Interface contacts:
Residue G221 in protein 2 contacts residue R6 in protein 1 (closest heavy-atom distance 2.7 Å).
Residue Y94 in protein 2 is in contact with residue P2 in protein 1 (closest heavy-atom distance 3.4 Å).
Residue C222 in protein 2 is in contact with residue R6 in protein 1 (closest heavy-atom distance 3.6 Å).
Residue Y150 in protein 2 is in contact with residue L8 in protein 1 (closest heavy-atom distance 2.7 Å).
Residue K227 in protein 2 contacts residue R6 in protein 1 (closest heavy-atom distance 4.7 Å).
Residue R20 in protein 2 interacts with residue Y7 in protein 1 (closest heavy-atom distance 3.1 Å).
Residue S198 in protein 2 is in contact with residue R6 in protein 1 (closest heavy-atom distance 3.4 Å).
Residue W218 in protein 2 is in contact with residue R6 in protein 1 (closest heavy-atom distance 4.0 Å).
Residue H46 in protein 2 contacts residue R6 in protein 1 (closest heavy-atom distance 4.7 Å).
Residue A89 in protein 2 is in contact with residue P2 in protein 1 (closest heavy-atom distance 3.4 Å).
Residue S198 in protein 2 interacts with residue Y7 in protein 1 (closest heavy-atom distance 3.6 Å).
Residue L92 in protein 2 contacts residue P2 in protein 1 (closest heavy-atom distance 3.5 Å).
Residue T91 in protein 2 interacts with residue Y4 in protein 1 (closest heavy-atom distance 4.6 Å).
Residue Q195 in protein 2 contacts residue Y7 in protein 1 (closest heavy-atom distance 3.0 Å).
Residue D197 in protein 2 contacts residue R6 in protein 1 (closest heavy-atom distance 4.0 Å).
Residue C47 in protein 2 interacts with residue Y7 in protein 1 (closest heavy-atom distance 2.7 Å).
Residue D50 in protein 2 contacts residue Y7 in protein 1 (closest heavy-atom distance 4.4 Å).
Residue V30 in protein 2 contacts residue Y7 in protein 1 (closest heavy-atom distance 3.9 Å).
Residue S193 in protein 2 is in contact with residue R6 in protein 1 (closest heavy-atom distance 2.7 Å).
Residue D192 in protein 2 contacts residue R6 in protein 1 (closest heavy-atom distance 2.7 Å).
Residue L92 in protein 2 contacts residue S5 in protein 1 (closest heavy-atom distance 4.2 Å).
Residue Y173 in protein 2 is in contact with residue Y4 in protein 1 (closest heavy-atom distance 4.1 Å).
Residue L92 in protein 2 is in contact with residue A3 in protein 1 (closest heavy-atom distance 3.9 Å).
Residue C31 in protein 2 interacts with residue Y7 in protein 1 (closest heavy-atom distance 3.7 Å).
Residue Q195 in protein 2 interacts with residue D9 in protein 1 (closest heavy-atom distance 4.2 Å).
Residue V30 in protein 2 contacts residue L8 in protein 1 (closest heavy-atom distance 3.1 Å).
Residue G219 in protein 2 contacts residue S5 in protein 1 (closest heavy-atom distance 4.7 Å).
Residue T91 in protein 2 interacts with residue P2 in protein 1 (closest heavy-atom distance 3.7 Å).
Residue D90 in protein 2 interacts with residue P2 in protein 1 (closest heavy-atom distance 3.4 Å).
Residue G229 in protein 2 is in contact with residue R6 in protein 1 (closest heavy-atom distance 3.4 Å).
Residue G196 in protein 2 interacts with residue R6 in protein 1 (closest heavy-atom distance 2.8 Å).
Residue G196 in protein 2 contacts residue Y7 in protein 1 (closest heavy-atom distance 4.4 Å).
Residue G219 in protein 2 contacts residue Y4 in protein 1 (closest heavy-atom distance 2.8 Å).
Residue Y94 in protein 2 interacts with residue S5 in protein 1 (closest heavy-atom distance 2.2 Å).
Residue G219 in protein 2 contacts residue R6 in protein 1 (closest heavy-atom distance 3.9 Å).
Residue C194 in protein 2 contacts residue R6 in protein 1 (closest heavy-atom distance 3.8 Å).
Residue L92 in protein 2 is in contact with residue Y4 in protein 1 (closest heavy-atom distance 3.0 Å).
Residue V216 in protein 2 contacts residue R6 in protein 1 (closest heavy-atom distance 4.7 Å).
Residue A223 in protein 2 contacts residue R6 in protein 1 (closest heavy-atom distance 4.3 Å).
Residue H46 in protein 2 is in contact with residue S5 in protein 1 (closest heavy-atom distance 4.0 Å).
Residue Y94 in protein 2 contacts residue C10 in protein 1 (closest heavy-atom distance 3.9 Å).
Residue Y94 in protein 2 interacts with residue R6 in protein 1 (closest heavy-atom distance 4.8 Å).
Residue S217 in protein 2 is in contact with residue S5 in protein 1 (closest heavy-atom distance 4.8 Å).
Residue H46 in protein 2 contacts residue Y7 in protein 1 (closest heavy-atom distance 3.3 Å).
Residue Q195 in protein 2 is in contact with residue R6 in protein 1 (closest heavy-atom distance 3.2 Å).
Residue V230 in protein 2 interacts with residue R6 in protein 1 (closest heavy-atom distance 4.8 Å).
Residue G196 in protein 2 interacts with residue L8 in protein 1 (closest heavy-atom distance 3.9 Å).
Residue Q195 in protein 2 is in contact with residue L8 in protein 1 (closest heavy-atom distance 2.7 Å).
Residue R20 in protein 2 contacts residue D9 in protein 1 (closest heavy-atom distance 2.3 Å).
Residue Q195 in protein 2 contacts residue C10 in protein 1 (closest heavy-atom distance 3.5 Å).
Residue W218 in protein 2 is in contact with residue S5 in protein 1 (closest heavy-atom distance 4.3 Å).
Residue Y29 in protein 2 contacts residue L8 in protein 1 (closest heavy-atom distance 3.4 Å).
Residue R220 in protein 2 interacts with residue R6 in protein 1 (closest heavy-atom distance 4.6 Å).
Residue R20 in protein 2 contacts residue L8 in protein 1 (closest heavy-atom distance 4.8 Å).
Residue S217 in protein 2 contacts residue R6 in protein 1 (closest heavy-atom distance 4.1 Å).
Residue R220 in protein 2 is in contact with residue Y4 in protein 1 (closest heavy-atom distance 3.2 Å).
Residue T91 in protein 2 interacts with residue A3 in protein 1 (closest heavy-atom distance 2.7 Å).
Residue Y94 in protein 2 interacts with residue Y7 in protein 1 (closest heavy-atom distance 4.2 Å).
Residue W218 in protein 2 interacts with residue Y4 in protein 1 (closest heavy-atom distance 3.2 Å).
Residue A93 in protein 2 interacts with residue P2 in protein 1 (closest heavy-atom distance 3.9 Å).

Sequence of protein 1:
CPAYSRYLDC

Sequence of protein 2:
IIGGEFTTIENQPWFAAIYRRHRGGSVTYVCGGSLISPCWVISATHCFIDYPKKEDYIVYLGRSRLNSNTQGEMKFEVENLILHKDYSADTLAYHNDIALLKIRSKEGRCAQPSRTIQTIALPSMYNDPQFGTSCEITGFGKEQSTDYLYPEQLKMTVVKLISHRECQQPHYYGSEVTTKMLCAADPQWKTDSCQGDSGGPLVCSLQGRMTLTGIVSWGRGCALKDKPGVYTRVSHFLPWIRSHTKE

The following describes two proteins that form a bound complex.